Sequence of protein 2:
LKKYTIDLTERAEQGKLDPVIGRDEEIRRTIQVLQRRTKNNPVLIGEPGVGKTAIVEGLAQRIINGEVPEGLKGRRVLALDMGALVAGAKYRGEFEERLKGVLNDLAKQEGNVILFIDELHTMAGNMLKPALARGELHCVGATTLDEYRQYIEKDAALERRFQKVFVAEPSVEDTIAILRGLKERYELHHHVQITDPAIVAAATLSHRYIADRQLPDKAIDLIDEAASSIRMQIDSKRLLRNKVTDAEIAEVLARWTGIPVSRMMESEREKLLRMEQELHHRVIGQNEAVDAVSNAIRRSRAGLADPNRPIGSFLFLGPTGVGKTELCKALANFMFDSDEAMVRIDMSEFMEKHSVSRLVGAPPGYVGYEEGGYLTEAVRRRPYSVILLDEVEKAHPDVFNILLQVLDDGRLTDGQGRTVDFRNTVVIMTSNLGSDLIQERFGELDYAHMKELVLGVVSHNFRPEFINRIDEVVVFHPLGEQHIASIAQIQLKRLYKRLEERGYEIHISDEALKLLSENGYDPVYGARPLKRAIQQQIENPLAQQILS

Interface contacts:
Residue R331 in protein 1 interacts with residue D388 in protein 2 (closest heavy-atom distance 2.4 Å).
Residue A589 in protein 1 is in contact with residue R781 in protein 2 (closest heavy-atom distance 3.4 Å).
Residue Q195 in protein 1 contacts residue S399 in protein 2 (closest heavy-atom distance 3.0 Å).
Residue R196 in protein 1 contacts residue S399 in protein 2 (closest heavy-atom distance 3.3 Å).
Residue Q192 in protein 1 is in contact with residue M403 in protein 2 (closest heavy-atom distance 3.6 Å).
Residue G226 in protein 1 interacts with residue K408 in protein 2 (closest heavy-atom distance 3.3 Å).
Residue A328 in protein 1 is in contact with residue E279 in protein 2 (closest heavy-atom distance 2.6 Å).
Residue R756 in protein 1 interacts with residue R815 in protein 2 (closest heavy-atom distance 3.4 Å).
Residue D326 in protein 1 is in contact with residue H281 in protein 2 (closest heavy-atom distance 3.4 Å).
Residue N595 in protein 1 contacts residue Q778 in protein 2 (closest heavy-atom distance 3.6 Å).
Residue D593 in protein 1 contacts residue K818 in protein 2 (closest heavy-atom distance 3.4 Å).
Residue N755 in protein 1 is in contact with residue R819 in protein 2 (closest heavy-atom distance 3.5 Å).
Residue Q192 in protein 1 is in contact with residue S399 in protein 2 (closest heavy-atom distance 3.3 Å).
Residue L591 in protein 1 interacts with residue A830 in protein 2 (closest heavy-atom distance 3.4 Å).
Residue D326 in protein 1 contacts residue E279 in protein 2 (closest heavy-atom distance 3.6 Å).
Residue P229 in protein 1 is in contact with residue D406 in protein 2 (closest heavy-atom distance 3.6 Å).
Residue A592 in protein 1 contacts residue Q822 in protein 2 (closest heavy-atom distance 3.5 Å).
Residue R305 in protein 1 is in contact with residue R171 in protein 2 (closest heavy-atom distance 3.5 Å).
Residue P229 in protein 1 interacts with residue R402 in protein 2 (closest heavy-atom distance 3.4 Å).
Residue R585 in protein 1 contacts residue L834 in protein 2 (closest heavy-atom distance 3.6 Å).
Residue G590 in protein 1 interacts with residue R781 in protein 2 (closest heavy-atom distance 3.4 Å).
Residue K640 in protein 1 is in contact with residue E636 in protein 2 (closest heavy-atom distance 3.2 Å).
Residue R197 in protein 1 is in contact with residue H360 in protein 2 (closest heavy-atom distance 3.5 Å).
Residue Q195 in protein 1 is in contact with residue H361 in protein 2 (closest heavy-atom distance 3.5 Å).
Residue R588 in protein 1 interacts with residue R781 in protein 2 (closest heavy-atom distance 3.1 Å).
Residue D758 in protein 1 is in contact with residue Q822 in protein 2 (closest heavy-atom distance 2.9 Å).
Residue R196 in protein 1 contacts residue D392 in protein 2 (closest heavy-atom distance 3.4 Å).
Residue R196 in protein 1 contacts residue H361 in protein 2 (closest heavy-atom distance 3.6 Å).
Residue R196 in protein 1 interacts with residue H360 in protein 2 (closest heavy-atom distance 3.1 Å).
Residue P594 in protein 1 contacts residue Q778 in protein 2 (closest heavy-atom distance 3.5 Å).
Residue N297 in protein 1 is in contact with residue G243 in protein 2 (closest heavy-atom distance 2.9 Å).
Residue K300 in protein 1 contacts residue G243 in protein 2 (closest heavy-atom distance 3.3 Å).
Residue P301 in protein 1 is in contact with residue G243 in protein 2 (closest heavy-atom distance 3.3 Å).
Residue E256 in protein 1 is in contact with residue G248 in protein 2 (closest heavy-atom distance 3.3 Å).
Residue A304 in protein 1 interacts with residue K176 in protein 2 (closest heavy-atom distance 3.0 Å).
Residue R586 in protein 1 is in contact with residue Q831 in protein 2 (closest heavy-atom distance 3.3 Å).
Residue R196 in protein 1 contacts residue D395 in protein 2 (closest heavy-atom distance 3.3 Å).
Residue A589 in protein 1 interacts with residue R785 in protein 2 (closest heavy-atom distance 2.5 Å).
Residue R252 in protein 1 contacts residue Y251 in protein 2 (closest heavy-atom distance 3.3 Å).
Residue H641 in protein 1 interacts with residue R645 in protein 2 (closest heavy-atom distance 3.4 Å).
Residue R197 in protein 1 is in contact with residue D395 in protein 2 (closest heavy-atom distance 3.6 Å).
Residue S587 in protein 1 interacts with residue R781 in protein 2 (closest heavy-atom distance 2.6 Å).
Residue L591 in protein 1 contacts residue E826 in protein 2 (closest heavy-atom distance 3.0 Å).
Residue R197 in protein 1 interacts with residue D178 in protein 2 (closest heavy-atom distance 3.4 Å).
Residue A327 in protein 1 is in contact with residue E279 in protein 2 (closest heavy-atom distance 3.1 Å).
Residue H641 in protein 1 interacts with residue V654 in protein 2 (closest heavy-atom distance 3.5 Å).
Residue R196 in protein 1 contacts residue E396 in protein 2 (closest heavy-atom distance 2.7 Å).
Residue K640 in protein 1 is in contact with residue R645 in protein 2 (closest heavy-atom distance 3.4 Å).
Residue M298 in protein 1 interacts with residue G243 in protein 2 (closest heavy-atom distance 3.3 Å).
Residue E230 in protein 1 is in contact with residue D406 in protein 2 (closest heavy-atom distance 3.3 Å).
Residue R750 in protein 1 contacts residue R815 in protein 2 (closest heavy-atom distance 3.6 Å).
Residue R305 in protein 1 contacts residue K176 in protein 2 (closest heavy-atom distance 3.5 Å).
Residue Q192 in protein 1 contacts residue R542 in protein 2 (closest heavy-atom distance 3.6 Å).
Residue K640 in protein 1 interacts with residue S642 in protein 2 (closest heavy-atom distance 3.1 Å).
Residue M298 in protein 1 contacts residue A244 in protein 2 (closest heavy-atom distance 3.4 Å).
Residue Q195 in protein 1 is in contact with residue H360 in protein 2 (closest heavy-atom distance 3.5 Å).
Residue G231 in protein 1 is in contact with residue R402 in protein 2 (closest heavy-atom distance 3.4 Å).
Residue Q192 in protein 1 interacts with residue E396 in protein 2 (closest heavy-atom distance 2.9 Å).
Residue R556 in protein 1 is in contact with residue L834 in protein 2 (closest heavy-atom distance 3.3 Å).
Residue T198 in protein 1 contacts residue Y357 in protein 2 (closest heavy-atom distance 3.5 Å).

These two protein chains interact to form a complex.

Sequence of protein 1:
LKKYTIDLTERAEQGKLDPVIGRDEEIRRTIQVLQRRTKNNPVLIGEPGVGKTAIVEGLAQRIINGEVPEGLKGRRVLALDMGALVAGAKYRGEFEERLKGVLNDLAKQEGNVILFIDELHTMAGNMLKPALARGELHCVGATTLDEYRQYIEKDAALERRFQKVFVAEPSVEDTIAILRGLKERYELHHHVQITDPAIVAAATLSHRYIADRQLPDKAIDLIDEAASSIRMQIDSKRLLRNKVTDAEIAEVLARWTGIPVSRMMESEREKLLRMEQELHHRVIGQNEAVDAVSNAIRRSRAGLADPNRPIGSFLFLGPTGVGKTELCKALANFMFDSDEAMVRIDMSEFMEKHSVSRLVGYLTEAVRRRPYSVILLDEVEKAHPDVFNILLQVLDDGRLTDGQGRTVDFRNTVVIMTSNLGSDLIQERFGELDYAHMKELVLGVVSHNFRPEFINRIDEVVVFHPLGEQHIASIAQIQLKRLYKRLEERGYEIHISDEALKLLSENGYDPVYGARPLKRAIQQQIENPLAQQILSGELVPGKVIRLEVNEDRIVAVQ